Sequence of chain B:
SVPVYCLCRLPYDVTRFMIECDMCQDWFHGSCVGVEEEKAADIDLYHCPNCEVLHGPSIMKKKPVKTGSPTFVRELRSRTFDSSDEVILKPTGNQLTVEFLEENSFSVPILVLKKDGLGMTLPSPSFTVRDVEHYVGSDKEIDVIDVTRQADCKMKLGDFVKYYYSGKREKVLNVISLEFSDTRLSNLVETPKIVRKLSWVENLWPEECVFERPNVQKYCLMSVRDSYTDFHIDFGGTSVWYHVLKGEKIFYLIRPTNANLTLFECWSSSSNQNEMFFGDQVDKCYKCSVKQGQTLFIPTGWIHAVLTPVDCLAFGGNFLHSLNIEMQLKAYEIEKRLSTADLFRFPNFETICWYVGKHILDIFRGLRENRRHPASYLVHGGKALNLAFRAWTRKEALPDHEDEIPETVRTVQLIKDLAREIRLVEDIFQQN

Residue-level contacts at the interface:
Residue T244 in chain B contacts residue A7 in chain A (closest heavy-atom distance 4.0 Å).
Residue D357 in chain B contacts residue K14 in chain A (closest heavy-atom distance 3.6 Å).
Residue F246 in chain B is in contact with residue R8 in chain A (closest heavy-atom distance 3.7 Å).
Residue N289 in chain B contacts residue Q5 in chain A (closest heavy-atom distance 3.5 Å).
Residue S283 in chain B interacts with residue R2 in chain A (closest heavy-atom distance 4.1 Å).
Residue D158 in chain B contacts residue S10 in chain A (closest heavy-atom distance 4.2 Å).
Residue F250 in chain B contacts residue T11 in chain A (closest heavy-atom distance 3.3 Å).
Residue E22 in chain B contacts residue R2 in chain A (closest heavy-atom distance 3.0 Å).
Residue M20 in chain B interacts with residue R2 in chain A (closest heavy-atom distance 4.2 Å).
Residue W29 in chain B contacts residue T3 in chain A (closest heavy-atom distance 3.9 Å).
Residue L353 in chain B is in contact with residue R2 in chain A (closest heavy-atom distance 3.5 Å).
Residue Q165 in chain B contacts residue A7 in chain A (closest heavy-atom distance 3.7 Å).
Residue D46 in chain B interacts with residue A1 in chain A (closest heavy-atom distance 4.4 Å).
Residue V231 in chain B contacts residue T11 in chain A (closest heavy-atom distance 4.0 Å).
Residue S284 in chain B interacts with residue R2 in chain A (closest heavy-atom distance 3.4 Å).
Residue Q165 in chain B contacts residue T6 in chain A (closest heavy-atom distance 4.2 Å).
Residue P362 in chain B contacts residue G13 in chain A (closest heavy-atom distance 3.8 Å).
Residue P362 in chain B is in contact with residue T11 in chain A (closest heavy-atom distance 3.9 Å).
Residue Y14 in chain B contacts residue T6 in chain A (closest heavy-atom distance 3.3 Å).
Residue W29 in chain B interacts with residue R2 in chain A (closest heavy-atom distance 3.8 Å).
Residue Q288 in chain B interacts with residue R8 in chain A (closest heavy-atom distance 4.2 Å).
Residue L358 in chain B contacts residue G12 in chain A (closest heavy-atom distance 3.9 Å).
Residue F359 in chain B interacts with residue Q5 in chain A (closest heavy-atom distance 3.7 Å).
Residue S286 in chain B is in contact with residue R2 in chain A (closest heavy-atom distance 3.7 Å).
Residue H247 in chain B contacts residue R8 in chain A (closest heavy-atom distance 3.6 Å).
Residue Q288 in chain B contacts residue T3 in chain A (closest heavy-atom distance 4.2 Å).
Residue S286 in chain B is in contact with residue A1 in chain A (closest heavy-atom distance 2.7 Å).
Residue A43 in chain B contacts residue A1 in chain A (closest heavy-atom distance 4.1 Å).
Residue A42 in chain B is in contact with residue A1 in chain A (closest heavy-atom distance 3.2 Å).
Residue R360 in chain B contacts residue T11 in chain A (closest heavy-atom distance 3.0 Å).
Residue F359 in chain B is in contact with residue R8 in chain A (closest heavy-atom distance 3.5 Å).
Residue Q288 in chain B is in contact with residue Q5 in chain A (closest heavy-atom distance 3.1 Å).
Residue I160 in chain B is in contact with residue A7 in chain A (closest heavy-atom distance 3.5 Å).
Residue S192 in chain B interacts with residue S10 in chain A (closest heavy-atom distance 3.0 Å).
Residue F359 in chain B contacts residue T6 in chain A (closest heavy-atom distance 3.4 Å).
Residue S285 in chain B is in contact with residue R2 in chain A (closest heavy-atom distance 4.1 Å).
Residue N289 in chain B is in contact with residue T3 in chain A (closest heavy-atom distance 4.0 Å).
Residue M20 in chain B interacts with residue T3 in chain A (closest heavy-atom distance 3.3 Å).
Residue V16 in chain B is in contact with residue T6 in chain A (closest heavy-atom distance 3.4 Å).
Residue D245 in chain B contacts residue R8 in chain A (closest heavy-atom distance 4.1 Å).
Residue I191 in chain B interacts with residue R8 in chain A (closest heavy-atom distance 3.8 Å).
Residue I21 in chain B interacts with residue T3 in chain A (closest heavy-atom distance 3.4 Å).
Residue D357 in chain B contacts residue T11 in chain A (closest heavy-atom distance 3.8 Å).
Residue Y234 in chain B is in contact with residue T11 in chain A (closest heavy-atom distance 3.6 Å).
Residue S285 in chain B is in contact with residue A1 in chain A (closest heavy-atom distance 3.9 Å).
Residue L358 in chain B interacts with residue G13 in chain A (closest heavy-atom distance 3.6 Å).
Residue S192 in chain B interacts with residue R8 in chain A (closest heavy-atom distance 3.6 Å).
Residue W282 in chain B contacts residue R8 in chain A (closest heavy-atom distance 4.4 Å).
Residue D357 in chain B interacts with residue G13 in chain A (closest heavy-atom distance 3.2 Å).
Residue I160 in chain B contacts residue R8 in chain A (closest heavy-atom distance 3.7 Å).
Residue I21 in chain B contacts residue R2 in chain A (closest heavy-atom distance 3.2 Å).
Residue A166 in chain B interacts with residue A7 in chain A (closest heavy-atom distance 4.1 Å).
Residue F19 in chain B is in contact with residue T3 in chain A (closest heavy-atom distance 3.8 Å).
Residue L358 in chain B is in contact with residue T11 in chain A (closest heavy-atom distance 2.8 Å).
Residue F359 in chain B interacts with residue S10 in chain A (closest heavy-atom distance 3.9 Å).
Residue I45 in chain B contacts residue A1 in chain A (closest heavy-atom distance 2.9 Å).
Residue L358 in chain B is in contact with residue S10 in chain A (closest heavy-atom distance 3.1 Å).
Residue D167 in chain B contacts residue T6 in chain A (closest heavy-atom distance 3.0 Å).
Residue A166 in chain B contacts residue T6 in chain A (closest heavy-atom distance 3.4 Å).
Residue Y234 in chain B interacts with residue S10 in chain A (closest heavy-atom distance 2.7 Å).

Sequence of chain A:
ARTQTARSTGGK

These two protein chains interact to form a complex.